Contacts between the two chains:
Residue E41 in the first protein interacts with residue H66 in the second protein (closest heavy-atom distance 2.8 Å).
Residue F18 in the first protein is in contact with residue G102 in the second protein (closest heavy-atom distance 4.0 Å).
Residue L10 in the first protein interacts with residue E29 in the second protein (closest heavy-atom distance 3.7 Å).
Residue F18 in the first protein contacts residue Y101 in the second protein (closest heavy-atom distance 4.7 Å).
Residue S4 in the first protein interacts with residue D82 in the second protein (closest heavy-atom distance 4.6 Å).
Residue G17 in the first protein interacts with residue P103 in the second protein (closest heavy-atom distance 3.1 Å).
Residue S39 in the first protein is in contact with residue P103 in the second protein (closest heavy-atom distance 4.0 Å).
Residue P38 in the first protein contacts residue P103 in the second protein (closest heavy-atom distance 3.3 Å).
Residue G17 in the first protein contacts residue W28 in the second protein (closest heavy-atom distance 5.0 Å).
Residue A11 in the first protein is in contact with residue V88 in the second protein (closest heavy-atom distance 4.9 Å).
Residue L7 in the first protein is in contact with residue V33 in the second protein (closest heavy-atom distance 3.7 Å).
Residue A11 in the first protein is in contact with residue L80 in the second protein (closest heavy-atom distance 4.5 Å).
Residue A16 in the first protein interacts with residue H105 in the second protein (closest heavy-atom distance 3.7 Å).
Residue E37 in the first protein contacts residue V104 in the second protein (closest heavy-atom distance 4.0 Å).
Residue L7 in the first protein is in contact with residue W28 in the second protein (closest heavy-atom distance 4.0 Å).
Residue L7 in the first protein is in contact with residue D82 in the second protein (closest heavy-atom distance 3.7 Å).
Residue G17 in the first protein contacts residue V104 in the second protein (closest heavy-atom distance 2.8 Å).
Residue G17 in the first protein interacts with residue Y101 in the second protein (closest heavy-atom distance 4.6 Å).
Residue F18 in the first protein interacts with residue V104 in the second protein (closest heavy-atom distance 3.8 Å).
Residue G17 in the first protein interacts with residue H105 in the second protein (closest heavy-atom distance 3.4 Å).
Residue K8 in the first protein contacts residue F89 in the second protein (closest heavy-atom distance 4.0 Å).
Residue A16 in the first protein interacts with residue V104 in the second protein (closest heavy-atom distance 3.5 Å).
Residue G40 in the first protein interacts with residue P103 in the second protein (closest heavy-atom distance 4.3 Å).
Residue A16 in the first protein contacts residue W28 in the second protein (closest heavy-atom distance 2.9 Å).
Residue E41 in the first protein contacts residue L69 in the second protein (closest heavy-atom distance 3.8 Å).
Residue G17 in the first protein is in contact with residue I100 in the second protein (closest heavy-atom distance 3.6 Å).
Residue A16 in the first protein contacts residue I100 in the second protein (closest heavy-atom distance 4.7 Å).
Residue T6 in the first protein interacts with residue V31 in the second protein (closest heavy-atom distance 4.8 Å).
Residue L7 in the first protein contacts residue V31 in the second protein (closest heavy-atom distance 3.8 Å).
Residue L7 in the first protein interacts with residue K32 in the second protein (closest heavy-atom distance 4.1 Å).
Residue L10 in the first protein is in contact with residue V31 in the second protein (closest heavy-atom distance 3.9 Å).
Residue R19 in the first protein interacts with residue V104 in the second protein (closest heavy-atom distance 3.9 Å).
Residue F18 in the first protein interacts with residue P103 in the second protein (closest heavy-atom distance 3.3 Å).
Residue R19 in the first protein interacts with residue R107 in the second protein (closest heavy-atom distance 3.7 Å).
Residue A11 in the first protein contacts residue W28 in the second protein (closest heavy-atom distance 3.9 Å).
Residue R19 in the first protein interacts with residue E27 in the second protein (closest heavy-atom distance 2.7 Å).
Residue K14 in the first protein contacts residue I100 in the second protein (closest heavy-atom distance 4.8 Å).
Residue F18 in the first protein is in contact with residue I100 in the second protein (closest heavy-atom distance 4.8 Å).
Residue A11 in the first protein is in contact with residue F89 in the second protein (closest heavy-atom distance 3.7 Å).
Residue A11 in the first protein is in contact with residue I100 in the second protein (closest heavy-atom distance 3.8 Å).
Residue G17 in the first protein interacts with residue G102 in the second protein (closest heavy-atom distance 3.3 Å).
Residue E37 in the first protein interacts with residue P103 in the second protein (closest heavy-atom distance 3.6 Å).
Residue K8 in the first protein is in contact with residue V88 in the second protein (closest heavy-atom distance 3.8 Å).
Residue K8 in the first protein is in contact with residue E93 in the second protein (closest heavy-atom distance 2.5 Å).
Residue L7 in the first protein contacts residue C81 in the second protein (closest heavy-atom distance 4.0 Å).
Residue E37 in the first protein contacts residue R107 in the second protein (closest heavy-atom distance 2.9 Å).
Residue L10 in the first protein is in contact with residue W28 in the second protein (closest heavy-atom distance 3.6 Å).
Residue A13 in the first protein is in contact with residue I100 in the second protein (closest heavy-atom distance 4.0 Å).
Residue L7 in the first protein is in contact with residue V88 in the second protein (closest heavy-atom distance 3.9 Å).
Residue A11 in the first protein is in contact with residue H105 in the second protein (closest heavy-atom distance 3.0 Å).

Sequence of the second protein:
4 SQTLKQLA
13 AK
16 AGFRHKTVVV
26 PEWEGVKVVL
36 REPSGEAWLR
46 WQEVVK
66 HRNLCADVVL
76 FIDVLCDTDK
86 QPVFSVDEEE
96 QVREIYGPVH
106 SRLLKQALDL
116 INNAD

Sequence of the first protein:
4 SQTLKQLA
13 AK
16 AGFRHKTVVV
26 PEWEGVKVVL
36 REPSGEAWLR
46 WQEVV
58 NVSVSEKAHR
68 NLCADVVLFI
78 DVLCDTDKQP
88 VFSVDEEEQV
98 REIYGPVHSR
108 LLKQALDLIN

These two protein chains interact to form a complex.